Interface contacts:
Residue M430 in chain A contacts residue L16 in chain B (closest heavy-atom distance 4.6 Å).
Residue K415 in chain A is in contact with residue N25 in chain B (closest heavy-atom distance 4.3 Å).
Residue K415 in chain A is in contact with residue A26 in chain B (closest heavy-atom distance 4.5 Å).
Residue L419 in chain A contacts residue L23 in chain B (closest heavy-atom distance 3.8 Å).
Residue L419 in chain A interacts with residue V20 in chain B (closest heavy-atom distance 5.0 Å).
Residue L419 in chain A contacts residue I24 in chain B (closest heavy-atom distance 4.7 Å).
Residue K415 in chain A is in contact with residue L23 in chain B (closest heavy-atom distance 3.9 Å).
Residue M437 in chain A is in contact with residue V9 in chain B (closest heavy-atom distance 4.2 Å).
Residue M437 in chain A interacts with residue V5 in chain B (closest heavy-atom distance 3.5 Å).
Residue M430 in chain A contacts residue F13 in chain B (closest heavy-atom distance 3.5 Å).
Residue K415 in chain A contacts residue I24 in chain B (closest heavy-atom distance 2.7 Å).
Residue A418 in chain A contacts residue L23 in chain B (closest heavy-atom distance 4.2 Å).
Residue L422 in chain A contacts residue L23 in chain B (closest heavy-atom distance 4.4 Å).

Sequence of chain B:
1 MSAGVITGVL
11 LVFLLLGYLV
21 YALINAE

The following describes two proteins that form a bound complex.

Sequence of chain A:
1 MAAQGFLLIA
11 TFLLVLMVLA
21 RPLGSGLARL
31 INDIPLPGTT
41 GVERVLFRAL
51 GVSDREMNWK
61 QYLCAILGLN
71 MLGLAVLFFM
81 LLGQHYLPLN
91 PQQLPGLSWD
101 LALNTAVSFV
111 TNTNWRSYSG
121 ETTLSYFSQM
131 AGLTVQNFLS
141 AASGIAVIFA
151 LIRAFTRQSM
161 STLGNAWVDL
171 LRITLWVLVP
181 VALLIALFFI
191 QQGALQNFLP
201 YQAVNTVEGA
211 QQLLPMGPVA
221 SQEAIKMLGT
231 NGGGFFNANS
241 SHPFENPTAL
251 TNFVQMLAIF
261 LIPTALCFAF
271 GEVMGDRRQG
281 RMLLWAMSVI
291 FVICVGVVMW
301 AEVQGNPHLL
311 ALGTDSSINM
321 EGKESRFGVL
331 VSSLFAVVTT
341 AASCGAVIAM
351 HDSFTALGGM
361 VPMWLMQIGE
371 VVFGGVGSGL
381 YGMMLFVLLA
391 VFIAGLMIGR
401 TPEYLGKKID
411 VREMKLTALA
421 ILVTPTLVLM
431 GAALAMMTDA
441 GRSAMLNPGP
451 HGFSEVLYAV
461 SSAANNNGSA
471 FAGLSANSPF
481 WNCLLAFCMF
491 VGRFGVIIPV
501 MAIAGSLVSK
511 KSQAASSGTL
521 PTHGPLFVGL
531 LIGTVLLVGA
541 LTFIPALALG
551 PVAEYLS